The following describes two proteins that form a bound complex.

Contacts between the two chains:
Residue L502 in the second protein contacts residue L10 in the first protein (closest heavy-atom distance 3.7 Å).
Residue T541 in the second protein interacts with residue E11 in the first protein (closest heavy-atom distance 3.8 Å).
Residue F549 in the second protein contacts residue L13 in the first protein (closest heavy-atom distance 4.0 Å).
Residue E552 in the second protein contacts residue D16 in the first protein (closest heavy-atom distance 4.0 Å).
Residue K545 in the second protein contacts residue L13 in the first protein (closest heavy-atom distance 2.7 Å).
Residue N537 in the second protein interacts with residue Q7 in the first protein (closest heavy-atom distance 3.3 Å).
Residue E552 in the second protein contacts residue L15 in the first protein (closest heavy-atom distance 3.8 Å).
Residue K545 in the second protein interacts with residue E12 in the first protein (closest heavy-atom distance 4.3 Å).
Residue G510 in the second protein is in contact with residue L15 in the first protein (closest heavy-atom distance 4.8 Å).
Residue F538 in the second protein contacts residue Q7 in the first protein (closest heavy-atom distance 4.1 Å).
Residue H535 in the second protein is in contact with residue L3 in the first protein (closest heavy-atom distance 3.3 Å).
Residue K511 in the second protein is in contact with residue L15 in the first protein (closest heavy-atom distance 3.8 Å).
Residue I521 in the second protein interacts with residue L13 in the first protein (closest heavy-atom distance 4.2 Å).
Residue R509 in the second protein is in contact with residue E17 in the first protein (closest heavy-atom distance 3.2 Å).
Residue L502 in the second protein interacts with residue L6 in the first protein (closest heavy-atom distance 4.0 Å).
Residue F538 in the second protein is in contact with residue L6 in the first protein (closest heavy-atom distance 3.6 Å).
Residue K499 in the second protein contacts residue L6 in the first protein (closest heavy-atom distance 3.8 Å).
Residue C505 in the second protein interacts with residue L13 in the first protein (closest heavy-atom distance 3.7 Å).
Residue A518 in the second protein interacts with residue L13 in the first protein (closest heavy-atom distance 4.1 Å).
Residue K545 in the second protein contacts residue E14 in the first protein (closest heavy-atom distance 3.6 Å).
Residue F531 in the second protein contacts residue L3 in the first protein (closest heavy-atom distance 3.6 Å).
Residue L502 in the second protein interacts with residue L13 in the first protein (closest heavy-atom distance 4.0 Å).
Residue E548 in the second protein contacts residue E14 in the first protein (closest heavy-atom distance 3.3 Å).
Residue K514 in the second protein contacts residue E17 in the first protein (closest heavy-atom distance 3.1 Å).
Residue K491 in the second protein is in contact with residue L3 in the first protein (closest heavy-atom distance 4.6 Å).
Residue G510 in the second protein contacts residue E17 in the first protein (closest heavy-atom distance 3.4 Å).
Residue V542 in the second protein interacts with residue L10 in the first protein (closest heavy-atom distance 3.7 Å).
Residue K511 in the second protein interacts with residue D16 in the first protein (closest heavy-atom distance 3.4 Å).
Residue K514 in the second protein is in contact with residue L15 in the first protein (closest heavy-atom distance 3.5 Å).
Residue E548 in the second protein interacts with residue L13 in the first protein (closest heavy-atom distance 4.8 Å).
Residue K545 in the second protein interacts with residue L10 in the first protein (closest heavy-atom distance 3.1 Å).
Residue K514 in the second protein is in contact with residue D16 in the first protein (closest heavy-atom distance 4.4 Å).
Residue K508 in the second protein interacts with residue E17 in the first protein (closest heavy-atom distance 3.5 Å).
Residue V557 in the second protein contacts residue L15 in the first protein (closest heavy-atom distance 4.3 Å).
Residue F538 in the second protein interacts with residue L3 in the first protein (closest heavy-atom distance 4.7 Å).
Residue A518 in the second protein contacts residue L15 in the first protein (closest heavy-atom distance 3.8 Å).
Residue F531 in the second protein interacts with residue L6 in the first protein (closest heavy-atom distance 4.5 Å).
Residue T541 in the second protein interacts with residue L10 in the first protein (closest heavy-atom distance 4.1 Å).
Residue I521 in the second protein is in contact with residue L10 in the first protein (closest heavy-atom distance 4.7 Å).
Residue V495 in the second protein is in contact with residue L6 in the first protein (closest heavy-atom distance 4.0 Å).
Residue G503 in the second protein contacts residue K9 in the first protein (closest heavy-atom distance 4.2 Å).
Residue T541 in the second protein interacts with residue Q7 in the first protein (closest heavy-atom distance 3.1 Å).
Residue E548 in the second protein interacts with residue E11 in the first protein (closest heavy-atom distance 4.8 Å).
Residue K545 in the second protein contacts residue E11 in the first protein (closest heavy-atom distance 2.7 Å).
Residue F549 in the second protein is in contact with residue L15 in the first protein (closest heavy-atom distance 4.1 Å).
Residue R540 in the second protein is in contact with residue Q7 in the first protein (closest heavy-atom distance 4.4 Å).
Residue E506 in the second protein interacts with residue K9 in the first protein (closest heavy-atom distance 3.0 Å).
Residue L502 in the second protein interacts with residue K9 in the first protein (closest heavy-atom distance 3.7 Å).
Residue V495 in the second protein contacts residue L3 in the first protein (closest heavy-atom distance 4.1 Å).
Residue A515 in the second protein is in contact with residue L15 in the first protein (closest heavy-atom distance 4.4 Å).
Residue K514 in the second protein contacts residue E14 in the first protein (closest heavy-atom distance 3.8 Å).
Residue F538 in the second protein is in contact with residue L10 in the first protein (closest heavy-atom distance 3.9 Å).
Residue I498 in the second protein is in contact with residue L6 in the first protein (closest heavy-atom distance 3.6 Å).
Residue V495 in the second protein contacts residue N2 in the first protein (closest heavy-atom distance 4.0 Å).

Sequence of the first protein:
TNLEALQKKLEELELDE

Sequence of the second protein:
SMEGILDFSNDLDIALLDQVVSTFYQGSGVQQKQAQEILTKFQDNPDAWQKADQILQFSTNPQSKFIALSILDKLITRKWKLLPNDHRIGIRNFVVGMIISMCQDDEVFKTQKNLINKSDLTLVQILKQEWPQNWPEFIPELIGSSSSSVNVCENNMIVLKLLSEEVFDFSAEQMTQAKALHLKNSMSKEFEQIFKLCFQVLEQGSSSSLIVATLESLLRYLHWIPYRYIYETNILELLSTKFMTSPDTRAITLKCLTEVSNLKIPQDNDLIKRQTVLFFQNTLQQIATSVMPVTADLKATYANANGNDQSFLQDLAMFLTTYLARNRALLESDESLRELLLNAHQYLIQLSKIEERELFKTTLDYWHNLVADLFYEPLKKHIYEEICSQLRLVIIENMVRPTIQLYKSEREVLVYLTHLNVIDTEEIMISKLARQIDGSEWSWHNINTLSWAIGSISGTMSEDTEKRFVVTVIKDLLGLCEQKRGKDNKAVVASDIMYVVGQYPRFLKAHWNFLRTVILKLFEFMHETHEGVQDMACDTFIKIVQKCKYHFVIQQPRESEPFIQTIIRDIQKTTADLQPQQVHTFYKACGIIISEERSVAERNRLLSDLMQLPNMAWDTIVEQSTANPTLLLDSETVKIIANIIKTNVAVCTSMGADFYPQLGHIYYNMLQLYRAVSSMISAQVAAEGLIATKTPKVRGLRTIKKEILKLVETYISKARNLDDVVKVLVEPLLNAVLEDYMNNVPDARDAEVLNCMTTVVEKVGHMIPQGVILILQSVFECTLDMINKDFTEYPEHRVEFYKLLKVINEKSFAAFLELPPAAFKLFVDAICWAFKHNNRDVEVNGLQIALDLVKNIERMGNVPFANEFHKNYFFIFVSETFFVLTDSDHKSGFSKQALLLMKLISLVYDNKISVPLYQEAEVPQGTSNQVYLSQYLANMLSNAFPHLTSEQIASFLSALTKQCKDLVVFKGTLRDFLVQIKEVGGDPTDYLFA